Contacts between the two chains:
Residue T262 in chain B is in contact with residue R296 in chain A (closest heavy-atom distance 3.0 Å).
Residue S182 in chain B is in contact with residue S212 in chain A (closest heavy-atom distance 3.7 Å).
Residue G185 in chain B is in contact with residue N143 in chain A (closest heavy-atom distance 3.3 Å).
Residue P263 in chain B contacts residue G417 in chain A (closest heavy-atom distance 3.5 Å).
Residue N267 in chain B interacts with residue Y354 in chain A (closest heavy-atom distance 3.7 Å).
Residue S182 in chain B contacts residue T213 in chain A (closest heavy-atom distance 3.4 Å).
Residue S181 in chain B contacts residue N143 in chain A (closest heavy-atom distance 3.6 Å).
Residue S181 in chain B interacts with residue T215 in chain A (closest heavy-atom distance 3.4 Å).
Residue Q179 in chain B interacts with residue T215 in chain A (closest heavy-atom distance 2.7 Å).
Residue L406 in chain B interacts with residue A310 in chain A (closest heavy-atom distance 3.0 Å).
Residue S261 in chain B interacts with residue R296 in chain A (closest heavy-atom distance 3.4 Å).
Residue P404 in chain B is in contact with residue G311 in chain A (closest heavy-atom distance 3.1 Å).
Residue G257 in chain B interacts with residue R346 in chain A (closest heavy-atom distance 2.9 Å).
Residue Y186 in chain B interacts with residue N143 in chain A (closest heavy-atom distance 3.1 Å).
Residue R154 in chain B contacts residue D217 in chain A (closest heavy-atom distance 3.2 Å).
Residue Q407 in chain B is in contact with residue S300 in chain A (closest heavy-atom distance 3.4 Å).
Residue P266 in chain B contacts residue W342 in chain A (closest heavy-atom distance 3.4 Å).
Residue L470 in chain B contacts residue S316 in chain A (closest heavy-atom distance 2.9 Å).
Residue P263 in chain B is in contact with residue D306 in chain A (closest heavy-atom distance 3.5 Å).
Residue L256 in chain B is in contact with residue G349 in chain A (closest heavy-atom distance 3.3 Å).
Residue R423 in chain B interacts with residue G299 in chain A (closest heavy-atom distance 3.5 Å).
Residue P263 in chain B interacts with residue W342 in chain A (closest heavy-atom distance 3.6 Å).
Residue S181 in chain B interacts with residue V214 in chain A (closest heavy-atom distance 3.5 Å).
Residue T262 in chain B is in contact with residue F336 in chain A (closest heavy-atom distance 3.3 Å).
Residue G259 in chain B interacts with residue T297 in chain A (closest heavy-atom distance 3.2 Å).
Residue P263 in chain B interacts with residue F336 in chain A (closest heavy-atom distance 3.6 Å).
Residue V156 in chain B interacts with residue N143 in chain A (closest heavy-atom distance 3.4 Å).
Residue Q258 in chain B is in contact with residue R346 in chain A (closest heavy-atom distance 3.5 Å).
Residue G259 in chain B interacts with residue Y354 in chain A (closest heavy-atom distance 3.3 Å).
Residue T183 in chain B contacts residue T213 in chain A (closest heavy-atom distance 3.6 Å).
Residue P425 in chain B contacts residue T298 in chain A (closest heavy-atom distance 3.0 Å).
Residue G257 in chain B is in contact with residue G349 in chain A (closest heavy-atom distance 2.7 Å).
Residue G257 in chain B contacts residue T350 in chain A (closest heavy-atom distance 3.6 Å).
Residue G244 in chain B interacts with residue A318 in chain A (closest heavy-atom distance 3.5 Å).
Residue L240 in chain B contacts residue K289 in chain A (closest heavy-atom distance 3.7 Å).
Residue V260 in chain B contacts residue R296 in chain A (closest heavy-atom distance 3.5 Å).
Residue P472 in chain B contacts residue V313 in chain A (closest heavy-atom distance 3.2 Å).
Residue S261 in chain B contacts residue A295 in chain A (closest heavy-atom distance 3.1 Å).
Residue T262 in chain B contacts residue W342 in chain A (closest heavy-atom distance 3.1 Å).
Residue Y186 in chain B interacts with residue G144 in chain A (closest heavy-atom distance 3.6 Å).
Residue Q258 in chain B is in contact with residue T298 in chain A (closest heavy-atom distance 3.2 Å).
Residue E471 in chain B interacts with residue S316 in chain A (closest heavy-atom distance 2.9 Å).
Residue S405 in chain B is in contact with residue Q309 in chain A (closest heavy-atom distance 3.6 Å).
Residue S181 in chain B is in contact with residue T213 in chain A (closest heavy-atom distance 2.7 Å).
Residue V260 in chain B is in contact with residue T298 in chain A (closest heavy-atom distance 3.6 Å).
Residue P404 in chain B interacts with residue A310 in chain A (closest heavy-atom distance 3.5 Å).
Residue Y186 in chain B is in contact with residue T215 in chain A (closest heavy-atom distance 3.3 Å).
Residue T262 in chain B is in contact with residue K341 in chain A (closest heavy-atom distance 3.7 Å).
Residue G268 in chain B interacts with residue Y354 in chain A (closest heavy-atom distance 3.5 Å).
Residue Q258 in chain B contacts residue T297 in chain A (closest heavy-atom distance 3.5 Å).
Residue S264 in chain B is in contact with residue W342 in chain A (closest heavy-atom distance 3.4 Å).
Residue P266 in chain B is in contact with residue Y354 in chain A (closest heavy-atom distance 3.4 Å).
Residue S261 in chain B is in contact with residue W342 in chain A (closest heavy-atom distance 3.2 Å).
Residue E471 in chain B is in contact with residue R315 in chain A (closest heavy-atom distance 2.6 Å).
Residue Q413 in chain B interacts with residue P303 in chain A (closest heavy-atom distance 3.6 Å).
Residue Q511 in chain B interacts with residue E291 in chain A (closest heavy-atom distance 3.4 Å).
Residue R255 in chain B contacts residue T350 in chain A (closest heavy-atom distance 3.7 Å).
Residue Q511 in chain B contacts residue R346 in chain A (closest heavy-atom distance 3.6 Å).
Residue Q422 in chain B contacts residue D301 in chain A (closest heavy-atom distance 2.5 Å).
Residue Q407 in chain B is in contact with residue V308 in chain A (closest heavy-atom distance 3.1 Å).

Sequence of chain B:
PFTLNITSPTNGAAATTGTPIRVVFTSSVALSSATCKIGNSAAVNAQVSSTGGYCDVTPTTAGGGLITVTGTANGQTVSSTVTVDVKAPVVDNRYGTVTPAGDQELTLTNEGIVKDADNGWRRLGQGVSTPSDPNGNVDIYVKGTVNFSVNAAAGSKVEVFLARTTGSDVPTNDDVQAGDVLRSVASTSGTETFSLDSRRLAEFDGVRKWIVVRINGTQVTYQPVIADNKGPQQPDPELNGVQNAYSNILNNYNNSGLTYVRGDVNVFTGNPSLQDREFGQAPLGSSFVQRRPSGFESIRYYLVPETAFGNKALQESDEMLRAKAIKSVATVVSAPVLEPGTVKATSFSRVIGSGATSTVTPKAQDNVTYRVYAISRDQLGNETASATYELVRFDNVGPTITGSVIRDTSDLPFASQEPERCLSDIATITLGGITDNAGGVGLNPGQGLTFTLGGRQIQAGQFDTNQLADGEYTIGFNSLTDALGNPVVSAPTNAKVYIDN

These two protein chains interact to form a complex.

Sequence of chain A:
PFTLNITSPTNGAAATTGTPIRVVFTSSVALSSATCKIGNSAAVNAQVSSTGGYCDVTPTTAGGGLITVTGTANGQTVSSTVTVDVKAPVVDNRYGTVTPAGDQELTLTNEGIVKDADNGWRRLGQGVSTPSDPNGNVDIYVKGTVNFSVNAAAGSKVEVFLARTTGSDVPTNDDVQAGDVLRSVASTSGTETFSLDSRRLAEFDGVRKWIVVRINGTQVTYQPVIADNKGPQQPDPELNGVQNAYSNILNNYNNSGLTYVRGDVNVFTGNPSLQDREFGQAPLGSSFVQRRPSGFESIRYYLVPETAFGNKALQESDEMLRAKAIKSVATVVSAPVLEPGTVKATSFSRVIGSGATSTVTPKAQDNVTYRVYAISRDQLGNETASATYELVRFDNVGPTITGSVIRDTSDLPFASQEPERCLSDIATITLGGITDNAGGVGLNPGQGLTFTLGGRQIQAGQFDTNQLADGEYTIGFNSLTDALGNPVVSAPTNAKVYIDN